Sequence of chain B:
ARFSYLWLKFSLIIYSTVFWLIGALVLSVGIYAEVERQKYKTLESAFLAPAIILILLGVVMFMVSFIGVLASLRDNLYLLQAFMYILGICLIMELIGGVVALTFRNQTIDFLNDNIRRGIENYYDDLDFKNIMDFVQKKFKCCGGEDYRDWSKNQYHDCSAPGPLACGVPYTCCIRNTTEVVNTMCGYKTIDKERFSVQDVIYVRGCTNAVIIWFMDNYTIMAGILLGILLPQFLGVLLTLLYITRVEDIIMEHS

Residue-level contacts at the interface:
Residue L449 in chain A interacts with residue V53 in chain B (closest heavy-atom distance 3.9 Å).
Residue Y433 in chain A contacts residue Y148 in chain B (closest heavy-atom distance 3.1 Å).
Residue S425 in chain A interacts with residue P188 in chain B (closest heavy-atom distance 3.6 Å).
Residue D444 in chain A contacts residue Y195 in chain B (closest heavy-atom distance 4.2 Å).
Residue D220 in chain A is in contact with residue R229 in chain B (closest heavy-atom distance 3.0 Å).
Residue V443 in chain A contacts residue K154 in chain B (closest heavy-atom distance 3.0 Å).
Residue K205 in chain A contacts residue D241 in chain B (closest heavy-atom distance 3.1 Å).
Residue Q422 in chain A is in contact with residue G187 in chain B (closest heavy-atom distance 3.6 Å).
Residue P448 in chain A is in contact with residue E60 in chain B (closest heavy-atom distance 3.9 Å).
Residue P423 in chain A is in contact with residue Y180 in chain B (closest heavy-atom distance 3.5 Å).
Residue R352 in chain A is in contact with residue P186 in chain B (closest heavy-atom distance 3.2 Å).
Residue L202 in chain A is in contact with residue D241 in chain B (closest heavy-atom distance 3.1 Å).
Residue Q422 in chain A is in contact with residue P188 in chain B (closest heavy-atom distance 4.2 Å).
Residue S43 in chain A contacts residue E218 in chain B (closest heavy-atom distance 3.7 Å).
Residue A445 in chain A is in contact with residue L151 in chain B (closest heavy-atom distance 4.1 Å).
Residue F430 in chain A is in contact with residue M209 in chain B (closest heavy-atom distance 3.5 Å).
Residue A450 in chain A contacts residue N155 in chain B (closest heavy-atom distance 3.8 Å).
Residue L452 in chain A contacts residue V53 in chain B (closest heavy-atom distance 4.1 Å).
Residue K200 in chain A contacts residue Y243 in chain B (closest heavy-atom distance 4.0 Å).
Residue F437 in chain A is in contact with residue T66 in chain B (closest heavy-atom distance 3.7 Å).
Residue K221 in chain A contacts residue I237 in chain B (closest heavy-atom distance 4.2 Å).
Residue L449 in chain A is in contact with residue L78 in chain B (closest heavy-atom distance 4.0 Å).
Residue A445 in chain A contacts residue K154 in chain B (closest heavy-atom distance 4.0 Å).
Residue H173 in chain A contacts residue F220 in chain B (closest heavy-atom distance 3.6 Å).
Residue T50 in chain A is in contact with residue F220 in chain B (closest heavy-atom distance 3.9 Å).
Residue D220 in chain A is in contact with residue N233 in chain B (closest heavy-atom distance 3.3 Å).
Residue G447 in chain A interacts with residue N155 in chain B (closest heavy-atom distance 3.4 Å).
Residue P448 in chain A interacts with residue Y56 in chain B (closest heavy-atom distance 2.9 Å).
Residue Q422 in chain A is in contact with residue P186 in chain B (closest heavy-atom distance 3.2 Å).
Residue Y433 in chain A is in contact with residue Y180 in chain B (closest heavy-atom distance 3.4 Å).
Residue E206 in chain A contacts residue D241 in chain B (closest heavy-atom distance 3.4 Å).
Residue R451 in chain A contacts residue E60 in chain B (closest heavy-atom distance 2.7 Å).
Residue A47 in chain A interacts with residue F220 in chain B (closest heavy-atom distance 3.4 Å).
Residue V436 in chain A is in contact with residue Y180 in chain B (closest heavy-atom distance 3.1 Å).
Residue L202 in chain A is in contact with residue N242 in chain B (closest heavy-atom distance 3.4 Å).
Residue L449 in chain A interacts with residue D152 in chain B (closest heavy-atom distance 3.2 Å).
Residue G447 in chain A interacts with residue L151 in chain B (closest heavy-atom distance 3.6 Å).
Residue L452 in chain A interacts with residue Y56 in chain B (closest heavy-atom distance 4.2 Å).
Residue L449 in chain A is in contact with residue A57 in chain B (closest heavy-atom distance 3.8 Å).
Residue P448 in chain A is in contact with residue A57 in chain B (closest heavy-atom distance 4.2 Å).
Residue R441 in chain A is in contact with residue D149 in chain B (closest heavy-atom distance 3.3 Å).
Residue N225 in chain A is in contact with residue Q223 in chain B (closest heavy-atom distance 2.7 Å).
Residue G424 in chain A contacts residue P188 in chain B (closest heavy-atom distance 3.8 Å).
Residue K46 in chain A interacts with residue F220 in chain B (closest heavy-atom distance 3.8 Å).
Residue K170 in chain A contacts residue R219 in chain B (closest heavy-atom distance 3.3 Å).
Residue G219 in chain A interacts with residue R219 in chain B (closest heavy-atom distance 3.4 Å).
Residue G424 in chain A interacts with residue L189 in chain B (closest heavy-atom distance 3.3 Å).
Residue F430 in chain A interacts with residue T208 in chain B (closest heavy-atom distance 4.1 Å).
Residue V443 in chain A interacts with residue Y195 in chain B (closest heavy-atom distance 4.0 Å).
Residue P423 in chain A interacts with residue P186 in chain B (closest heavy-atom distance 4.1 Å).
Residue R451 in chain A is in contact with residue Y56 in chain B (closest heavy-atom distance 4.0 Å).
Residue D446 in chain A contacts residue N155 in chain B (closest heavy-atom distance 2.8 Å).
Residue P423 in chain A is in contact with residue G187 in chain B (closest heavy-atom distance 3.9 Å).
Residue P448 in chain A contacts residue D152 in chain B (closest heavy-atom distance 3.9 Å).
Residue D435 in chain A interacts with residue Y180 in chain B (closest heavy-atom distance 3.3 Å).
Residue D220 in chain A contacts residue R219 in chain B (closest heavy-atom distance 4.0 Å).
Residue R441 in chain A contacts residue Y148 in chain B (closest heavy-atom distance 3.5 Å).
Residue S43 in chain A is in contact with residue F220 in chain B (closest heavy-atom distance 3.5 Å).
Residue D444 in chain A is in contact with residue N155 in chain B (closest heavy-atom distance 4.0 Å).
Residue P448 in chain A contacts residue L151 in chain B (closest heavy-atom distance 4.1 Å).

Sequence of chain A:
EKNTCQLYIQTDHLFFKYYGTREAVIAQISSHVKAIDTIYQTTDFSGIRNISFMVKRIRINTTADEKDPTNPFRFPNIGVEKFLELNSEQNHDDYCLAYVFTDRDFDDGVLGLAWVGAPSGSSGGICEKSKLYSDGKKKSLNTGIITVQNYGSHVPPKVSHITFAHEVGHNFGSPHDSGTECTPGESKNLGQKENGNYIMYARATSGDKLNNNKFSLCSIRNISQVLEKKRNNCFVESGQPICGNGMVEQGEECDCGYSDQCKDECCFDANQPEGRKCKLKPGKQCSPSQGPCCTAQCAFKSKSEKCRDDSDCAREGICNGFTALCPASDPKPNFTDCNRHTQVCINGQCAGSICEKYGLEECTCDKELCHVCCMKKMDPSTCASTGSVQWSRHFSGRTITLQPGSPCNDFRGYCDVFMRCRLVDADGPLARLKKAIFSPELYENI

These two protein chains interact to form a complex.